Sequence of the second protein:
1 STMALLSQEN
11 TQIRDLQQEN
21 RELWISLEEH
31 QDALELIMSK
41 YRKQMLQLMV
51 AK

Interface contacts:
Residue Q44 in the second protein interacts with residue Q44 in the first protein (closest heavy-atom distance 2.8 Å).
Residue Q44 in the second protein is in contact with residue L48 in the first protein (closest heavy-atom distance 4.1 Å).
Residue E9 in the second protein interacts with residue I13 in the first protein (closest heavy-atom distance 4.3 Å).
Residue L23 in the second protein interacts with residue W24 in the first protein (closest heavy-atom distance 3.6 Å).
Residue N20 in the second protein contacts residue N20 in the first protein (closest heavy-atom distance 3.0 Å).
Residue E9 in the second protein interacts with residue E9 in the first protein (closest heavy-atom distance 4.2 Å).
Residue I13 in the second protein contacts residue Q12 in the first protein (closest heavy-atom distance 3.3 Å).
Residue Q44 in the second protein is in contact with residue M45 in the first protein (closest heavy-atom distance 3.3 Å).
Residue H30 in the second protein contacts residue L27 in the first protein (closest heavy-atom distance 3.6 Å).
Residue Q17 in the second protein is in contact with residue Q12 in the first protein (closest heavy-atom distance 3.9 Å).
Residue L16 in the second protein interacts with residue I13 in the first protein (closest heavy-atom distance 3.9 Å).
Residue L16 in the second protein is in contact with residue Q17 in the first protein (closest heavy-atom distance 3.7 Å).
Residue I37 in the second protein contacts residue M38 in the first protein (closest heavy-atom distance 3.8 Å).
Residue L27 in the second protein contacts residue L27 in the first protein (closest heavy-atom distance 3.6 Å).
Residue L34 in the second protein is in contact with residue A33 in the first protein (closest heavy-atom distance 4.3 Å).
Residue Q17 in the second protein interacts with residue L16 in the first protein (closest heavy-atom distance 3.9 Å).
Residue H30 in the second protein is in contact with residue Q31 in the first protein (closest heavy-atom distance 2.7 Å).
Residue L48 in the second protein contacts residue A51 in the first protein (closest heavy-atom distance 4.2 Å).
Residue Q47 in the second protein is in contact with residue L48 in the first protein (closest heavy-atom distance 3.5 Å).
Residue L34 in the second protein interacts with residue L34 in the first protein (closest heavy-atom distance 3.8 Å).
Residue Q31 in the second protein contacts residue H30 in the first protein (closest heavy-atom distance 3.3 Å).
Residue E19 in the second protein is in contact with residue N20 in the first protein (closest heavy-atom distance 2.8 Å).
Residue N20 in the second protein contacts residue L23 in the first protein (closest heavy-atom distance 3.7 Å).
Residue L48 in the second protein contacts residue Q47 in the first protein (closest heavy-atom distance 3.7 Å).
Residue H30 in the second protein is in contact with residue L34 in the first protein (closest heavy-atom distance 3.9 Å).
Residue M45 in the second protein interacts with residue Q44 in the first protein (closest heavy-atom distance 3.2 Å).
Residue Y41 in the second protein is in contact with residue Q44 in the first protein (closest heavy-atom distance 3.1 Å).
Residue H30 in the second protein is in contact with residue H30 in the first protein (closest heavy-atom distance 3.9 Å).
Residue Q12 in the second protein is in contact with residue I13 in the first protein (closest heavy-atom distance 3.8 Å).
Residue L48 in the second protein interacts with residue L48 in the first protein (closest heavy-atom distance 3.6 Å).
Residue K52 in the second protein contacts residue A51 in the first protein (closest heavy-atom distance 3.7 Å).
Residue L23 in the second protein is in contact with residue L27 in the first protein (closest heavy-atom distance 3.8 Å).
Residue L16 in the second protein interacts with residue L16 in the first protein (closest heavy-atom distance 3.9 Å).
Residue Y41 in the second protein contacts residue Y41 in the first protein (closest heavy-atom distance 3.8 Å).
Residue Y41 in the second protein is in contact with residue K40 in the first protein (closest heavy-atom distance 4.1 Å).
Residue Q44 in the second protein interacts with residue Y41 in the first protein (closest heavy-atom distance 3.1 Å).
Residue L27 in the second protein contacts residue H30 in the first protein (closest heavy-atom distance 3.5 Å).
Residue A51 in the second protein contacts residue A51 in the first protein (closest heavy-atom distance 4.4 Å).
Residue L34 in the second protein interacts with residue H30 in the first protein (closest heavy-atom distance 4.2 Å).
Residue W24 in the second protein interacts with residue L23 in the first protein (closest heavy-atom distance 4.1 Å).
Residue N20 in the second protein contacts residue L16 in the first protein (closest heavy-atom distance 3.3 Å).
Residue L27 in the second protein is in contact with residue L23 in the first protein (closest heavy-atom distance 3.6 Å).
Residue L34 in the second protein is in contact with residue I37 in the first protein (closest heavy-atom distance 3.4 Å).
Residue A51 in the second protein interacts with residue K52 in the first protein (closest heavy-atom distance 4.3 Å).
Residue L16 in the second protein is in contact with residue N20 in the first protein (closest heavy-atom distance 4.3 Å).
Residue L27 in the second protein contacts residue S26 in the first protein (closest heavy-atom distance 3.5 Å).
Residue M38 in the second protein is in contact with residue I37 in the first protein (closest heavy-atom distance 3.7 Å).
Residue S26 in the second protein is in contact with residue L27 in the first protein (closest heavy-atom distance 3.5 Å).
Residue A33 in the second protein is in contact with residue L34 in the first protein (closest heavy-atom distance 4.3 Å).
Residue K40 in the second protein is in contact with residue Y41 in the first protein (closest heavy-atom distance 3.7 Å).
Residue L23 in the second protein contacts residue L23 in the first protein (closest heavy-atom distance 3.7 Å).
Residue I37 in the second protein interacts with residue L34 in the first protein (closest heavy-atom distance 3.5 Å).
Residue E19 in the second protein is in contact with residue W24 in the first protein (closest heavy-atom distance 3.1 Å).
Residue L48 in the second protein is in contact with residue Q44 in the first protein (closest heavy-atom distance 3.8 Å).
Residue I13 in the second protein interacts with residue I13 in the first protein (closest heavy-atom distance 3.6 Å).
Residue L23 in the second protein is in contact with residue N20 in the first protein (closest heavy-atom distance 3.6 Å).
Residue N20 in the second protein contacts residue E19 in the first protein (closest heavy-atom distance 3.0 Å).
Residue I13 in the second protein interacts with residue L16 in the first protein (closest heavy-atom distance 3.9 Å).
Residue I13 in the second protein is in contact with residue E9 in the first protein (closest heavy-atom distance 4.3 Å).
Residue I37 in the second protein interacts with residue I37 in the first protein (closest heavy-atom distance 3.7 Å).

This data describes a binding interaction between two proteins.

Sequence of the first protein:
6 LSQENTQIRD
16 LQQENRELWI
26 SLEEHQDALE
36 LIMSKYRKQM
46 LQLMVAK